Residue-level contacts at the interface:
Residue K588 in chain A contacts residue Y996 in chain B (closest heavy-atom distance 4.8 Å).
Residue V797 in chain A is in contact with residue F995 in chain B (closest heavy-atom distance 3.6 Å).
Residue W533 in chain A interacts with residue Q991 in chain B (closest heavy-atom distance 3.3 Å).
Residue A813 in chain A interacts with residue F995 in chain B (closest heavy-atom distance 4.3 Å).
Residue H919 in chain A contacts residue Q986 in chain B (closest heavy-atom distance 4.7 Å).
Residue N553 in chain A contacts residue Q991 in chain B (closest heavy-atom distance 3.1 Å).
Residue G803 in chain A is in contact with residue F987 in chain B (closest heavy-atom distance 3.1 Å).
Residue A793 in chain A interacts with residue F995 in chain B (closest heavy-atom distance 3.0 Å).
Residue I799 in chain A interacts with residue F987 in chain B (closest heavy-atom distance 3.6 Å).
Residue I794 in chain A contacts residue F995 in chain B (closest heavy-atom distance 4.1 Å).
Residue L802 in chain A is in contact with residue F987 in chain B (closest heavy-atom distance 3.5 Å).
Residue P840 in chain A contacts residue F987 in chain B (closest heavy-atom distance 4.6 Å).
Residue R787 in chain A contacts residue V989 in chain B (closest heavy-atom distance 3.2 Å).
Residue T530 in chain A is in contact with residue G990 in chain B (closest heavy-atom distance 3.5 Å).
Residue R787 in chain A contacts residue F987 in chain B (closest heavy-atom distance 4.7 Å).
Residue M585 in chain A is in contact with residue G994 in chain B (closest heavy-atom distance 4.5 Å).
Residue M585 in chain A contacts residue S993 in chain B (closest heavy-atom distance 3.1 Å).
Residue M706 in chain A contacts residue F995 in chain B (closest heavy-atom distance 4.2 Å).
Residue N553 in chain A is in contact with residue G990 in chain B (closest heavy-atom distance 4.9 Å).
Residue G804 in chain A interacts with residue F987 in chain B (closest heavy-atom distance 3.6 Å).
Residue T530 in chain A contacts residue V989 in chain B (closest heavy-atom distance 4.5 Å).
Residue I552 in chain A interacts with residue G994 in chain B (closest heavy-atom distance 4.6 Å).
Residue N806 in chain A contacts residue Y996 in chain B (closest heavy-atom distance 3.1 Å).
Residue K588 in chain A interacts with residue G994 in chain B (closest heavy-atom distance 3.0 Å).
Residue N806 in chain A is in contact with residue G988 in chain B (closest heavy-atom distance 3.3 Å).
Residue G804 in chain A interacts with residue G988 in chain B (closest heavy-atom distance 4.7 Å).
Residue V551 in chain A contacts residue G992 in chain B (closest heavy-atom distance 3.9 Å).
Residue G803 in chain A contacts residue G988 in chain B (closest heavy-atom distance 4.4 Å).
Residue R809 in chain A is in contact with residue Y996 in chain B (closest heavy-atom distance 3.5 Å).
Residue M585 in chain A interacts with residue F995 in chain B (closest heavy-atom distance 4.0 Å).
Residue D800 in chain A is in contact with residue G988 in chain B (closest heavy-atom distance 2.8 Å).
Residue N806 in chain A interacts with residue F987 in chain B (closest heavy-atom distance 4.7 Å).
Residue K588 in chain A interacts with residue F995 in chain B (closest heavy-atom distance 3.4 Å).
Residue I552 in chain A contacts residue S993 in chain B (closest heavy-atom distance 4.5 Å).
Residue D800 in chain A is in contact with residue V989 in chain B (closest heavy-atom distance 4.1 Å).
Residue R787 in chain A interacts with residue Q986 in chain B (closest heavy-atom distance 3.3 Å).
Residue V805 in chain A contacts residue F987 in chain B (closest heavy-atom distance 4.4 Å).
Residue D800 in chain A is in contact with residue Y996 in chain B (closest heavy-atom distance 4.9 Å).
Residue W533 in chain A is in contact with residue G992 in chain B (closest heavy-atom distance 4.1 Å).
Residue A810 in chain A contacts residue Y996 in chain B (closest heavy-atom distance 4.9 Å).
Residue N553 in chain A contacts residue S993 in chain B (closest heavy-atom distance 3.9 Å).
Residue N553 in chain A interacts with residue G992 in chain B (closest heavy-atom distance 2.8 Å).
Residue V805 in chain A is in contact with residue G988 in chain B (closest heavy-atom distance 4.6 Å).
Residue I552 in chain A is in contact with residue G992 in chain B (closest heavy-atom distance 3.4 Å).
Residue T530 in chain A is in contact with residue Q991 in chain B (closest heavy-atom distance 3.8 Å).
Residue D800 in chain A interacts with residue F987 in chain B (closest heavy-atom distance 3.8 Å).

Sequence of chain B:
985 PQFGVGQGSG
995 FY

Sequence of chain A:
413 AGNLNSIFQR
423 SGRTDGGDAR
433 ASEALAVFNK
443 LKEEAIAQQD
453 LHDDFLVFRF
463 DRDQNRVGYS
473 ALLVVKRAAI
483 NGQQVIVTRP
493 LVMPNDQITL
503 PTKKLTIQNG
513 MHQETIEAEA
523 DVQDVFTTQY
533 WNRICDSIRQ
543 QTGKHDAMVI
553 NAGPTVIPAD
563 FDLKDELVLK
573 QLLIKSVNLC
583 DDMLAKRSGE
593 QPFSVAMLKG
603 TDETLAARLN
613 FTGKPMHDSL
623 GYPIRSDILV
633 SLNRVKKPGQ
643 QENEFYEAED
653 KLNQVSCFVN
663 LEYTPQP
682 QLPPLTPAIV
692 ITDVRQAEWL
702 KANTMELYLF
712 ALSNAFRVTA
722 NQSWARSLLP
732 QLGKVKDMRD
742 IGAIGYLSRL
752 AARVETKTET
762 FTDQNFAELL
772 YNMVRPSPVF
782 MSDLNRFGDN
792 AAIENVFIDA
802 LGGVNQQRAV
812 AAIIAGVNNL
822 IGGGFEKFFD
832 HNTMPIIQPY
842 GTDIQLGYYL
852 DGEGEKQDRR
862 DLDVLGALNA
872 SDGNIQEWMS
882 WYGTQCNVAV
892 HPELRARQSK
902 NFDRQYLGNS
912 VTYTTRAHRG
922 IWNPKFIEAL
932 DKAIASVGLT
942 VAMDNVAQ

The following describes two proteins that form a bound complex.